Sequence of chain A:
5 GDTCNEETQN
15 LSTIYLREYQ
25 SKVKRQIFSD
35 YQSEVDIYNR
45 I

This data describes a binding interaction between two proteins.

Residue-level contacts at the interface:
Residue S122 in chain B interacts with residue I31 in chain A (closest heavy-atom distance 4.0 Å).
Residue C187 in chain B is in contact with residue C8 in chain A (closest heavy-atom distance 2.0 Å).
Residue Y30 in chain B is in contact with residue Q24 in chain A (closest heavy-atom distance 2.9 Å).
Residue M37 in chain B interacts with residue Q13 in chain A (closest heavy-atom distance 2.9 Å).
Residue L164 in chain B contacts residue L15 in chain A (closest heavy-atom distance 3.5 Å).
Residue I39 in chain B interacts with residue S16 in chain A (closest heavy-atom distance 3.5 Å).
Residue R33 in chain B interacts with residue Q24 in chain A (closest heavy-atom distance 2.6 Å).
Residue P92 in chain B contacts residue Y23 in chain A (closest heavy-atom distance 4.2 Å).
Residue Q185 in chain B is in contact with residue C8 in chain A (closest heavy-atom distance 3.8 Å).
Residue L164 in chain B contacts residue S16 in chain A (closest heavy-atom distance 3.4 Å).
Residue Y30 in chain B contacts residue L20 in chain A (closest heavy-atom distance 4.1 Å).
Residue I39 in chain B is in contact with residue T17 in chain A (closest heavy-atom distance 4.2 Å).
Residue I39 in chain B is in contact with residue T12 in chain A (closest heavy-atom distance 4.1 Å).
Residue P169 in chain B interacts with residue G5 in chain A (closest heavy-atom distance 4.1 Å).
Residue F31 in chain B contacts residue K28 in chain A (closest heavy-atom distance 3.7 Å).
Residue L164 in chain B is in contact with residue Y19 in chain A (closest heavy-atom distance 3.7 Å).
Residue L116 in chain B contacts residue S16 in chain A (closest heavy-atom distance 4.2 Å).
Residue R33 in chain B contacts residue R21 in chain A (closest heavy-atom distance 3.4 Å).
Residue I39 in chain B is in contact with residue Q13 in chain A (closest heavy-atom distance 3.6 Å).
Residue A156 in chain B is in contact with residue Y19 in chain A (closest heavy-atom distance 3.7 Å).
Residue N40 in chain B contacts residue T12 in chain A (closest heavy-atom distance 3.4 Å).
Residue F31 in chain B is in contact with residue I31 in chain A (closest heavy-atom distance 4.0 Å).
Residue N38 in chain B contacts residue Q13 in chain A (closest heavy-atom distance 3.6 Å).
Residue F167 in chain B is in contact with residue C8 in chain A (closest heavy-atom distance 3.7 Å).
Residue G186 in chain B interacts with residue T7 in chain A (closest heavy-atom distance 4.0 Å).
Residue R146 in chain B is in contact with residue I31 in chain A (closest heavy-atom distance 3.8 Å).
Residue F31 in chain B contacts residue Q24 in chain A (closest heavy-atom distance 3.4 Å).
Residue S122 in chain B is in contact with residue V27 in chain A (closest heavy-atom distance 4.1 Å).
Residue Y149 in chain B contacts residue K26 in chain A (closest heavy-atom distance 3.1 Å).
Residue R163 in chain B is in contact with residue L15 in chain A (closest heavy-atom distance 4.2 Å).
Residue L116 in chain B contacts residue L20 in chain A (closest heavy-atom distance 3.9 Å).
Residue Q185 in chain B contacts residue E11 in chain A (closest heavy-atom distance 3.5 Å).
Residue G166 in chain B is in contact with residue T12 in chain A (closest heavy-atom distance 3.6 Å).
Residue P120 in chain B contacts residue V27 in chain A (closest heavy-atom distance 4.0 Å).
Residue F31 in chain B interacts with residue V27 in chain A (closest heavy-atom distance 3.6 Å).
Residue G186 in chain B interacts with residue C8 in chain A (closest heavy-atom distance 3.7 Å).
Residue R146 in chain B is in contact with residue Q30 in chain A (closest heavy-atom distance 3.3 Å).
Residue Y30 in chain B contacts residue Y23 in chain A (closest heavy-atom distance 3.3 Å).
Residue N40 in chain B contacts residue N9 in chain A (closest heavy-atom distance 4.1 Å).
Residue Y150 in chain B contacts residue Y23 in chain A (closest heavy-atom distance 3.6 Å).
Residue F95 in chain B is in contact with residue Y19 in chain A (closest heavy-atom distance 3.8 Å).
Residue P169 in chain B is in contact with residue N9 in chain A (closest heavy-atom distance 4.1 Å).
Residue G117 in chain B interacts with residue L20 in chain A (closest heavy-atom distance 3.8 Å).
Residue M37 in chain B contacts residue L20 in chain A (closest heavy-atom distance 4.2 Å).
Residue W174 in chain B interacts with residue C8 in chain A (closest heavy-atom distance 3.8 Å).
Residue P92 in chain B is in contact with residue Y19 in chain A (closest heavy-atom distance 2.8 Å).
Residue L116 in chain B is in contact with residue Y19 in chain A (closest heavy-atom distance 3.7 Å).
Residue Y150 in chain B interacts with residue V27 in chain A (closest heavy-atom distance 3.7 Å).
Residue P184 in chain B contacts residue L15 in chain A (closest heavy-atom distance 3.7 Å).
Residue Q185 in chain B contacts residue T7 in chain A (closest heavy-atom distance 2.9 Å).
Residue R163 in chain B contacts residue Y19 in chain A (closest heavy-atom distance 3.4 Å).
Residue Q123 in chain B is in contact with residue Y23 in chain A (closest heavy-atom distance 2.9 Å).
Residue G186 in chain B contacts residue G5 in chain A (closest heavy-atom distance 3.2 Å).
Residue Y149 in chain B contacts residue Q30 in chain A (closest heavy-atom distance 3.2 Å).
Residue A91 in chain B interacts with residue Y23 in chain A (closest heavy-atom distance 3.4 Å).
Residue N93 in chain B interacts with residue Y23 in chain A (closest heavy-atom distance 3.3 Å).
Residue P169 in chain B interacts with residue C8 in chain A (closest heavy-atom distance 3.7 Å).
Residue P168 in chain B interacts with residue C8 in chain A (closest heavy-atom distance 4.1 Å).
Residue R146 in chain B is in contact with residue D34 in chain A (closest heavy-atom distance 3.5 Å).
Residue P184 in chain B contacts residue E11 in chain A (closest heavy-atom distance 3.3 Å).

Sequence of chain B:
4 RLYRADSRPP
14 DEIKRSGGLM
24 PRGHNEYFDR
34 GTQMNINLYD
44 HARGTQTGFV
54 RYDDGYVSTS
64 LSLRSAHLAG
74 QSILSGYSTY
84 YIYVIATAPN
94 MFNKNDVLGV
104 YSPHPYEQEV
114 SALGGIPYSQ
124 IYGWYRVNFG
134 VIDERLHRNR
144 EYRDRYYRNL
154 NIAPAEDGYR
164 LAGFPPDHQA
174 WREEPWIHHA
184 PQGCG